The following describes two proteins that form a bound complex.

Sequence of the second protein:
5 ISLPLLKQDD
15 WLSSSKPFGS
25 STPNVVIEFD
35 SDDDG

Interface contacts:
Residue S433 in the first protein interacts with residue S24 in the second protein (closest heavy-atom distance 3.1 Å).
Residue K377 in the first protein interacts with residue S18 in the second protein (closest heavy-atom distance 3.8 Å).
Residue L501 in the first protein interacts with residue V30 in the second protein (closest heavy-atom distance 2.7 Å).
Residue K377 in the first protein contacts residue F22 in the second protein (closest heavy-atom distance 3.5 Å).
Residue N531 in the first protein interacts with residue V30 in the second protein (closest heavy-atom distance 3.4 Å).
Residue R500 in the first protein contacts residue E32 in the second protein (closest heavy-atom distance 4.2 Å).
Residue A376 in the first protein interacts with residue F22 in the second protein (closest heavy-atom distance 4.2 Å).
Residue L524 in the first protein contacts residue F22 in the second protein (closest heavy-atom distance 3.6 Å).
Residue A428 in the first protein is in contact with residue W15 in the second protein (closest heavy-atom distance 3.5 Å).
Residue H368 in the first protein contacts residue V30 in the second protein (closest heavy-atom distance 3.5 Å).
Residue K530 in the first protein is in contact with residue N28 in the second protein (closest heavy-atom distance 3.5 Å).
Residue N531 in the first protein interacts with residue V29 in the second protein (closest heavy-atom distance 2.9 Å).
Residue A375 in the first protein is in contact with residue F22 in the second protein (closest heavy-atom distance 4.2 Å).
Residue K377 in the first protein interacts with residue W15 in the second protein (closest heavy-atom distance 2.8 Å).
Residue T378 in the first protein contacts residue L16 in the second protein (closest heavy-atom distance 4.1 Å).
Residue E425 in the first protein is in contact with residue W15 in the second protein (closest heavy-atom distance 3.5 Å).
Residue K499 in the first protein contacts residue E32 in the second protein (closest heavy-atom distance 3.0 Å).
Residue E425 in the first protein is in contact with residue K11 in the second protein (closest heavy-atom distance 2.6 Å).
Residue L501 in the first protein interacts with residue V29 in the second protein (closest heavy-atom distance 3.3 Å).
Residue D522 in the first protein contacts residue F22 in the second protein (closest heavy-atom distance 2.5 Å).
Residue D522 in the first protein is in contact with residue P21 in the second protein (closest heavy-atom distance 3.3 Å).
Residue N526 in the first protein is in contact with residue G23 in the second protein (closest heavy-atom distance 4.1 Å).
Residue A432 in the first protein is in contact with residue G23 in the second protein (closest heavy-atom distance 3.9 Å).
Residue S433 in the first protein contacts residue G23 in the second protein (closest heavy-atom distance 3.4 Å).
Residue L524 in the first protein interacts with residue L16 in the second protein (closest heavy-atom distance 3.9 Å).
Residue F477 in the first protein interacts with residue K11 in the second protein (closest heavy-atom distance 3.9 Å).
Residue I529 in the first protein interacts with residue N28 in the second protein (closest heavy-atom distance 2.8 Å).
Residue A432 in the first protein is in contact with residue F22 in the second protein (closest heavy-atom distance 3.5 Å).
Residue T523 in the first protein interacts with residue S18 in the second protein (closest heavy-atom distance 3.5 Å).
Residue Q429 in the first protein is in contact with residue F22 in the second protein (closest heavy-atom distance 3.7 Å).
Residue K515 in the first protein interacts with residue S25 in the second protein (closest heavy-atom distance 3.8 Å).
Residue Y511 in the first protein interacts with residue S25 in the second protein (closest heavy-atom distance 3.5 Å).
Residue H368 in the first protein interacts with residue D34 in the second protein (closest heavy-atom distance 3.1 Å).
Residue S504 in the first protein interacts with residue P27 in the second protein (closest heavy-atom distance 3.6 Å).
Residue Q429 in the first protein is in contact with residue P21 in the second protein (closest heavy-atom distance 3.1 Å).
Residue N526 in the first protein contacts residue F22 in the second protein (closest heavy-atom distance 2.8 Å).
Residue I503 in the first protein is in contact with residue N28 in the second protein (closest heavy-atom distance 3.8 Å).
Residue D522 in the first protein is in contact with residue K20 in the second protein (closest heavy-atom distance 4.0 Å).
Residue N531 in the first protein is in contact with residue N28 in the second protein (closest heavy-atom distance 4.0 Å).
Residue T523 in the first protein interacts with residue K20 in the second protein (closest heavy-atom distance 3.5 Å).
Residue V527 in the first protein is in contact with residue S25 in the second protein (closest heavy-atom distance 3.6 Å).
Residue V479 in the first protein interacts with residue F22 in the second protein (closest heavy-atom distance 4.0 Å).
Residue T523 in the first protein is in contact with residue S19 in the second protein (closest heavy-atom distance 3.3 Å).
Residue Q429 in the first protein contacts residue W15 in the second protein (closest heavy-atom distance 4.2 Å).
Residue K492 in the first protein contacts residue F33 in the second protein (closest heavy-atom distance 3.5 Å).
Residue K377 in the first protein contacts residue L16 in the second protein (closest heavy-atom distance 4.3 Å).
Residue T507 in the first protein interacts with residue N28 in the second protein (closest heavy-atom distance 4.0 Å).
Residue A551 in the first protein contacts residue G39 in the second protein (closest heavy-atom distance 3.2 Å).
Residue T523 in the first protein is in contact with residue F22 in the second protein (closest heavy-atom distance 4.1 Å).
Residue N526 in the first protein interacts with residue S24 in the second protein (closest heavy-atom distance 3.7 Å).
Residue F477 in the first protein is in contact with residue W15 in the second protein (closest heavy-atom distance 3.6 Å).
Residue Y511 in the first protein contacts residue T26 in the second protein (closest heavy-atom distance 3.9 Å).
Residue S504 in the first protein interacts with residue N28 in the second protein (closest heavy-atom distance 4.1 Å).
Residue M525 in the first protein is in contact with residue F22 in the second protein (closest heavy-atom distance 4.0 Å).
Residue Y511 in the first protein interacts with residue N28 in the second protein (closest heavy-atom distance 4.2 Å).
Residue Q429 in the first protein is in contact with residue G23 in the second protein (closest heavy-atom distance 2.8 Å).
Residue D502 in the first protein interacts with residue N28 in the second protein (closest heavy-atom distance 3.4 Å).
Residue K499 in the first protein is in contact with residue I31 in the second protein (closest heavy-atom distance 3.5 Å).
Residue R500 in the first protein is in contact with residue V30 in the second protein (closest heavy-atom distance 3.5 Å).
Residue I498 in the first protein interacts with residue F33 in the second protein (closest heavy-atom distance 3.1 Å).

Sequence of the first protein:
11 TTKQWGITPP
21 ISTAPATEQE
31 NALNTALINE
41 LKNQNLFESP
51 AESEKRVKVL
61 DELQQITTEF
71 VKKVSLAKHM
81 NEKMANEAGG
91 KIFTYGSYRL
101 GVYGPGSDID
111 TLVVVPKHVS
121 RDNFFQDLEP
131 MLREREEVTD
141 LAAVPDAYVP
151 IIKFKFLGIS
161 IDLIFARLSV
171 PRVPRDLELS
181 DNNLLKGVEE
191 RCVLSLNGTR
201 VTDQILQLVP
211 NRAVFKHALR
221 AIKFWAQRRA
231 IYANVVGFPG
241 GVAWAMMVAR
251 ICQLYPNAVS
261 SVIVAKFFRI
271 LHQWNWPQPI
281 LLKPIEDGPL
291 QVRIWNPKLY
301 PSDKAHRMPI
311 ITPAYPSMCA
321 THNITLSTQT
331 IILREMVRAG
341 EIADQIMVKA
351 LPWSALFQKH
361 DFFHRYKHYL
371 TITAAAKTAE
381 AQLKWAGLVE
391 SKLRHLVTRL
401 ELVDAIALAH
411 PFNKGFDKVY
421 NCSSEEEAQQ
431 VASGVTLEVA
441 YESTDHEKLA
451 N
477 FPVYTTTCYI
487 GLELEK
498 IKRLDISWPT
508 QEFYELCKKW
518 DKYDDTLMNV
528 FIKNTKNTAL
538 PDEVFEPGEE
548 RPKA